Sequence of protein 2:
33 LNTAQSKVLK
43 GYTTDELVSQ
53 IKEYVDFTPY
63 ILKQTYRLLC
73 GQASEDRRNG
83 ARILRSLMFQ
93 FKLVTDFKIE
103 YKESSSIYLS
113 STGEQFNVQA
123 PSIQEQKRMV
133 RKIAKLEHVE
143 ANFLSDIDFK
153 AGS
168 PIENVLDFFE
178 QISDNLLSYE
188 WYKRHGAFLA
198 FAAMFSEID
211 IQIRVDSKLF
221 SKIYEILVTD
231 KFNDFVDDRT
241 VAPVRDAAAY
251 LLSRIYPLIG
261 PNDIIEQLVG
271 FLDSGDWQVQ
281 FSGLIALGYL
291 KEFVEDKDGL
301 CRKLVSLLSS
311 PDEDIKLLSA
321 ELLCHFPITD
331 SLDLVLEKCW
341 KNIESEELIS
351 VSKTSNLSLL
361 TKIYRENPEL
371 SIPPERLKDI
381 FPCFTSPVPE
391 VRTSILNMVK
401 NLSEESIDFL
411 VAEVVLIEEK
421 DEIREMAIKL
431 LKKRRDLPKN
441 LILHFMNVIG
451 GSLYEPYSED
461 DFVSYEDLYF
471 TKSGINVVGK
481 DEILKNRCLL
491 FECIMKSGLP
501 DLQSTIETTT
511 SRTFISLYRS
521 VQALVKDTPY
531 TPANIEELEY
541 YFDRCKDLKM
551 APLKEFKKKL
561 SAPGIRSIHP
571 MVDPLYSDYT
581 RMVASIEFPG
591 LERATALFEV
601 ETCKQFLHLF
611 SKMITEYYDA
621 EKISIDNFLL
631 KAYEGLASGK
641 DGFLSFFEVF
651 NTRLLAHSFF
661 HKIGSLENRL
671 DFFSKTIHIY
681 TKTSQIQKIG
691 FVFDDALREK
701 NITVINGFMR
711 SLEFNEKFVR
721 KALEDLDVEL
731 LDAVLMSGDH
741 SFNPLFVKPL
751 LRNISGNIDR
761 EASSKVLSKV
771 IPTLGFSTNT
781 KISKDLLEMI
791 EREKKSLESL

This data describes a binding interaction between two proteins.

Sequence of protein 1:
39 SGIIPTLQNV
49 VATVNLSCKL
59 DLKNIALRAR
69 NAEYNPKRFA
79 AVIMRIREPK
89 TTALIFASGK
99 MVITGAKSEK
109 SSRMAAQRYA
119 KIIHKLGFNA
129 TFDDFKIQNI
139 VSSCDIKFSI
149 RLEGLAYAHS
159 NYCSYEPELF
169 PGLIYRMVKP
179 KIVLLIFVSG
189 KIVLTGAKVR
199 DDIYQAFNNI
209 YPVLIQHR

Interface contacts:
Residue K231 in protein 2 is in contact with residue R66 in protein 1 (closest heavy-atom distance 3.0 Å).
Residue F235 in protein 2 interacts with residue N69 in protein 1 (closest heavy-atom distance 3.0 Å).
Residue V132 in protein 2 interacts with residue F77 in protein 1 (closest heavy-atom distance 3.3 Å).
Residue F145 in protein 2 interacts with residue T51 in protein 1 (closest heavy-atom distance 4.0 Å).
Residue F118 in protein 2 contacts residue K61 in protein 1 (closest heavy-atom distance 3.7 Å).
Residue F235 in protein 2 interacts with residue R116 in protein 1 (closest heavy-atom distance 3.5 Å).
Residue Q121 in protein 2 is in contact with residue K75 in protein 1 (closest heavy-atom distance 3.4 Å).
Residue D150 in protein 2 contacts residue F94 in protein 1 (closest heavy-atom distance 3.4 Å).
Residue V236 in protein 2 is in contact with residue N69 in protein 1 (closest heavy-atom distance 3.6 Å).
Residue F118 in protein 2 interacts with residue L65 in protein 1 (closest heavy-atom distance 3.6 Å).
Residue D234 in protein 2 contacts residue R68 in protein 1 (closest heavy-atom distance 3.3 Å).
Residue D312 in protein 2 contacts residue K123 in protein 1 (closest heavy-atom distance 2.7 Å).
Residue E142 in protein 2 contacts residue K179 in protein 1 (closest heavy-atom distance 3.6 Å).
Residue F232 in protein 2 is in contact with residue R68 in protein 1 (closest heavy-atom distance 3.4 Å).
Residue I135 in protein 2 interacts with residue F77 in protein 1 (closest heavy-atom distance 3.9 Å).
Residue F235 in protein 2 contacts residue A67 in protein 1 (closest heavy-atom distance 3.7 Å).
Residue S113 in protein 2 interacts with residue L65 in protein 1 (closest heavy-atom distance 3.3 Å).
Residue V236 in protein 2 is in contact with residue R85 in protein 1 (closest heavy-atom distance 3.1 Å).
Residue F235 in protein 2 is in contact with residue R66 in protein 1 (closest heavy-atom distance 3.6 Å).
Residue A136 in protein 2 is in contact with residue V49 in protein 1 (closest heavy-atom distance 3.4 Å).
Residue Q278 in protein 2 is in contact with residue R66 in protein 1 (closest heavy-atom distance 2.6 Å).
Residue F145 in protein 2 contacts residue Q136 in protein 1 (closest heavy-atom distance 3.2 Å).
Residue T240 in protein 2 contacts residue K123 in protein 1 (closest heavy-atom distance 3.8 Å).
Residue D237 in protein 2 contacts residue R116 in protein 1 (closest heavy-atom distance 3.5 Å).
Residue F232 in protein 2 contacts residue L65 in protein 1 (closest heavy-atom distance 3.5 Å).
Residue A122 in protein 2 contacts residue P74 in protein 1 (closest heavy-atom distance 3.7 Å).
Residue S155 in protein 2 interacts with residue D59 in protein 1 (closest heavy-atom distance 3.5 Å).
Residue W188 in protein 2 interacts with residue R68 in protein 1 (closest heavy-atom distance 3.2 Å).
Residue L146 in protein 2 is in contact with residue F94 in protein 1 (closest heavy-atom distance 3.6 Å).
Residue V141 in protein 2 interacts with residue T193 in protein 1 (closest heavy-atom distance 3.7 Å).
Residue W277 in protein 2 interacts with residue K123 in protein 1 (closest heavy-atom distance 3.0 Å).
Residue V120 in protein 2 interacts with residue K75 in protein 1 (closest heavy-atom distance 3.8 Å).
Residue V141 in protein 2 contacts residue G194 in protein 1 (closest heavy-atom distance 3.5 Å).
Residue M131 in protein 2 interacts with residue R76 in protein 1 (closest heavy-atom distance 3.8 Å).
Residue D314 in protein 2 is in contact with residue K123 in protein 1 (closest heavy-atom distance 3.1 Å).
Residue F235 in protein 2 contacts residue L124 in protein 1 (closest heavy-atom distance 3.6 Å).
Residue F145 in protein 2 is in contact with residue K98 in protein 1 (closest heavy-atom distance 3.5 Å).
Residue D234 in protein 2 is in contact with residue N69 in protein 1 (closest heavy-atom distance 3.6 Å).
Residue D150 in protein 2 interacts with residue K98 in protein 1 (closest heavy-atom distance 3.0 Å).
Residue N233 in protein 2 contacts residue R68 in protein 1 (closest heavy-atom distance 2.9 Å).
Residue F235 in protein 2 is in contact with residue I120 in protein 1 (closest heavy-atom distance 3.3 Å).
Residue D238 in protein 2 interacts with residue R116 in protein 1 (closest heavy-atom distance 3.3 Å).
Residue L111 in protein 2 is in contact with residue L65 in protein 1 (closest heavy-atom distance 3.2 Å).
Residue N233 in protein 2 interacts with residue A67 in protein 1 (closest heavy-atom distance 3.2 Å).
Residue A136 in protein 2 contacts residue N47 in protein 1 (closest heavy-atom distance 3.8 Å).
Residue D150 in protein 2 contacts residue S96 in protein 1 (closest heavy-atom distance 2.7 Å).
Residue P123 in protein 2 is in contact with residue P74 in protein 1 (closest heavy-atom distance 3.3 Å).
Residue F235 in protein 2 contacts residue I84 in protein 1 (closest heavy-atom distance 3.5 Å).
Residue L138 in protein 2 interacts with residue N137 in protein 1 (closest heavy-atom distance 3.5 Å).
Residue D237 in protein 2 is in contact with residue R85 in protein 1 (closest heavy-atom distance 2.8 Å).
Residue N233 in protein 2 is in contact with residue R66 in protein 1 (closest heavy-atom distance 3.1 Å).
Residue D238 in protein 2 contacts residue K119 in protein 1 (closest heavy-atom distance 3.4 Å).
Residue S112 in protein 2 is in contact with residue L65 in protein 1 (closest heavy-atom distance 3.0 Å).
Residue H140 in protein 2 is in contact with residue R174 in protein 1 (closest heavy-atom distance 3.0 Å).
Residue F118 in protein 2 contacts residue Y72 in protein 1 (closest heavy-atom distance 3.2 Å).
Residue S76 in protein 2 contacts residue R68 in protein 1 (closest heavy-atom distance 3.5 Å).
Residue H140 in protein 2 contacts residue V181 in protein 1 (closest heavy-atom distance 3.7 Å).
Residue P123 in protein 2 contacts residue K75 in protein 1 (closest heavy-atom distance 3.0 Å).
Residue Q128 in protein 2 interacts with residue A78 in protein 1 (closest heavy-atom distance 3.0 Å).
Residue V236 in protein 2 contacts residue I84 in protein 1 (closest heavy-atom distance 3.5 Å).